These two protein chains interact to form a complex.

Sequence of chain A:
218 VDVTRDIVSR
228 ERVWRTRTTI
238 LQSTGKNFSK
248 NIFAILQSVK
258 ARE

Sequence of chain B:
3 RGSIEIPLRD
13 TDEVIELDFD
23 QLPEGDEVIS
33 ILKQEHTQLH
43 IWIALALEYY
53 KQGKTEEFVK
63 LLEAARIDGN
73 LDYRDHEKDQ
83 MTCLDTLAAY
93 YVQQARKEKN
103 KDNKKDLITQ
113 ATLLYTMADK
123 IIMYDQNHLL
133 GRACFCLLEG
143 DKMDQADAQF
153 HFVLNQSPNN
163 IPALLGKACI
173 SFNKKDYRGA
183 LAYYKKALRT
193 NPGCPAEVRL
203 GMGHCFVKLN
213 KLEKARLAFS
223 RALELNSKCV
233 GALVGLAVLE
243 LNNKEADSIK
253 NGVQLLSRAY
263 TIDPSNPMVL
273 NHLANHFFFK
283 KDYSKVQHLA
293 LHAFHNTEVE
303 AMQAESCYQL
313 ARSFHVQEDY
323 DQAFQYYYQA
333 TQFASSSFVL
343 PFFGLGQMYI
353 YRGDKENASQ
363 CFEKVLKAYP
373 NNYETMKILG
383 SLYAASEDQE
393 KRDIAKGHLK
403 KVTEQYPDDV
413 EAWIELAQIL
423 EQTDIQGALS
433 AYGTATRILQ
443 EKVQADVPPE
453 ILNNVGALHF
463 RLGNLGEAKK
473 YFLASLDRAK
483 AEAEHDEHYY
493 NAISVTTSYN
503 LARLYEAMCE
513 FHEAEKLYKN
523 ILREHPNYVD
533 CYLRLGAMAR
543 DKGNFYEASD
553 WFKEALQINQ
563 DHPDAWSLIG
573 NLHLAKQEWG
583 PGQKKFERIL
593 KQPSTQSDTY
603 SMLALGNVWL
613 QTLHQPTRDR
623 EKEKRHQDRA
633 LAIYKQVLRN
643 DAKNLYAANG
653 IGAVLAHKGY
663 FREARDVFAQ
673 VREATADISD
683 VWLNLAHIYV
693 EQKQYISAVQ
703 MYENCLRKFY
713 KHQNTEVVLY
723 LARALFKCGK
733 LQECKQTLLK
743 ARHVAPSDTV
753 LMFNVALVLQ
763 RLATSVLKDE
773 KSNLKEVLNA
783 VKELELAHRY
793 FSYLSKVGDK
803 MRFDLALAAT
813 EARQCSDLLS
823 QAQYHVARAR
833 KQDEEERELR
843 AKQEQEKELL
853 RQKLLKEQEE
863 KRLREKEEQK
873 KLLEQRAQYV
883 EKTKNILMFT

Interface contacts:
Residue N529 in chain B is in contact with residue T221 in chain A (closest heavy-atom distance 3.6 Å).
Residue Y434 in chain B contacts residue R229 in chain A (closest heavy-atom distance 4.2 Å).
Residue N529 in chain B contacts residue V218 in chain A (closest heavy-atom distance 3.3 Å).
Residue K645 in chain B contacts residue K243 in chain A (closest heavy-atom distance 3.2 Å).
Residue Y491 in chain B is in contact with residue D223 in chain A (closest heavy-atom distance 3.0 Å).
Residue E423 in chain B interacts with residue W231 in chain A (closest heavy-atom distance 2.4 Å).
Residue A644 in chain B contacts residue S246 in chain A (closest heavy-atom distance 3.4 Å).
Residue E423 in chain B contacts residue R229 in chain A (closest heavy-atom distance 2.5 Å).
Residue K645 in chain B is in contact with residue Q239 in chain A (closest heavy-atom distance 3.0 Å).
Residue L647 in chain B is in contact with residue L238 in chain A (closest heavy-atom distance 2.7 Å).
Residue H527 in chain B is in contact with residue V220 in chain A (closest heavy-atom distance 3.4 Å).
Residue Y491 in chain B interacts with residue D219 in chain A (closest heavy-atom distance 3.3 Å).
Residue Q424 in chain B interacts with residue W231 in chain A (closest heavy-atom distance 3.1 Å).
Residue E665 in chain B is in contact with residue V256 in chain A (closest heavy-atom distance 4.0 Å).
Residue K645 in chain B interacts with residue S240 in chain A (closest heavy-atom distance 2.7 Å).
Residue R641 in chain B interacts with residue F250 in chain A (closest heavy-atom distance 3.1 Å).
Residue L640 in chain B contacts residue S246 in chain A (closest heavy-atom distance 3.1 Å).
Residue K645 in chain B interacts with residue N244 in chain A (closest heavy-atom distance 3.0 Å).
Residue V497 in chain B interacts with residue I224 in chain A (closest heavy-atom distance 3.7 Å).
Residue Q672 in chain B interacts with residue N248 in chain A (closest heavy-atom distance 3.6 Å).
Residue A494 in chain B is in contact with residue D223 in chain A (closest heavy-atom distance 3.1 Å).
Residue Y648 in chain B is in contact with residue I237 in chain A (closest heavy-atom distance 3.9 Å).
Residue P565 in chain B interacts with residue R234 in chain A (closest heavy-atom distance 3.6 Å).
Residue A387 in chain B interacts with residue W231 in chain A (closest heavy-atom distance 3.7 Å).
Residue K637 in chain B is in contact with residue L253 in chain A (closest heavy-atom distance 4.0 Å).
Residue Y602 in chain B is in contact with residue L238 in chain A (closest heavy-atom distance 4.1 Å).
Residue Q420 in chain B contacts residue R229 in chain A (closest heavy-atom distance 2.3 Å).
Residue A644 in chain B interacts with residue N244 in chain A (closest heavy-atom distance 2.7 Å).
Residue T601 in chain B contacts residue L238 in chain A (closest heavy-atom distance 3.6 Å).
Residue A676 in chain B interacts with residue S240 in chain A (closest heavy-atom distance 4.0 Å).
Residue D600 in chain B interacts with residue R234 in chain A (closest heavy-atom distance 2.6 Å).
Residue S388 in chain B is in contact with residue W231 in chain A (closest heavy-atom distance 3.0 Å).
Residue N646 in chain B interacts with residue L238 in chain A (closest heavy-atom distance 2.7 Å).
Residue L647 in chain B is in contact with residue I237 in chain A (closest heavy-atom distance 4.1 Å).
Residue I653 in chain B interacts with residue L253 in chain A (closest heavy-atom distance 3.5 Å).
Residue L657 in chain B contacts residue V256 in chain A (closest heavy-atom distance 3.8 Å).
Residue V669 in chain B is in contact with residue I252 in chain A (closest heavy-atom distance 4.1 Å).
Residue K645 in chain B is in contact with residue G242 in chain A (closest heavy-atom distance 3.0 Å).
Residue Y602 in chain B is in contact with residue R234 in chain A (closest heavy-atom distance 3.5 Å).
Residue L633 in chain B contacts residue K257 in chain A (closest heavy-atom distance 3.2 Å).
Residue S569 in chain B interacts with residue R234 in chain A (closest heavy-atom distance 2.9 Å).
Residue Y648 in chain B interacts with residue L238 in chain A (closest heavy-atom distance 3.6 Å).
Residue Y662 in chain B contacts residue E260 in chain A (closest heavy-atom distance 2.8 Å).
Residue A644 in chain B interacts with residue F245 in chain A (closest heavy-atom distance 3.6 Å).
Residue H527 in chain B interacts with residue V218 in chain A (closest heavy-atom distance 3.2 Å).
Residue D668 in chain B is in contact with residue I252 in chain A (closest heavy-atom distance 3.1 Å).
Residue R463 in chain B is in contact with residue R232 in chain A (closest heavy-atom distance 3.3 Å).
Residue L640 in chain B is in contact with residue F250 in chain A (closest heavy-atom distance 3.9 Å).
Residue N646 in chain B is in contact with residue Q239 in chain A (closest heavy-atom distance 3.6 Å).
Residue A644 in chain B contacts residue I249 in chain A (closest heavy-atom distance 4.1 Å).
Residue H527 in chain B is in contact with residue T221 in chain A (closest heavy-atom distance 3.5 Å).
Residue K637 in chain B interacts with residue K257 in chain A (closest heavy-atom distance 3.9 Å).
Residue A494 in chain B is in contact with residue I224 in chain A (closest heavy-atom distance 3.5 Å).
Residue D566 in chain B is in contact with residue R234 in chain A (closest heavy-atom distance 3.0 Å).
Residue Q420 in chain B is in contact with residue W231 in chain A (closest heavy-atom distance 3.5 Å).
Residue K645 in chain B contacts residue L238 in chain A (closest heavy-atom distance 3.9 Å).
Residue D643 in chain B is in contact with residue Q239 in chain A (closest heavy-atom distance 2.1 Å).
Residue K637 in chain B interacts with residue F250 in chain A (closest heavy-atom distance 3.5 Å).
Residue H490 in chain B is in contact with residue R227 in chain A (closest heavy-atom distance 3.2 Å).
Residue K660 in chain B is in contact with residue E260 in chain A (closest heavy-atom distance 3.8 Å).